Sequence of chain B:
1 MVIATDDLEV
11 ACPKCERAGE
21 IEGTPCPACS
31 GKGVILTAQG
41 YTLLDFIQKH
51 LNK

This data describes a binding interaction between two proteins.

Sequence of chain A:
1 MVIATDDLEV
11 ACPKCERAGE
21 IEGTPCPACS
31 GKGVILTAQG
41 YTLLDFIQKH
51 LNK

Interface contacts:
Residue L36 in chain B interacts with residue F46 in chain A (closest heavy-atom distance 3.7 Å).
Residue M1 in chain B is in contact with residue Q39 in chain A (closest heavy-atom distance 3.8 Å).
Residue E9 in chain B is in contact with residue H50 in chain A (closest heavy-atom distance 2.9 Å).
Residue T5 in chain B is in contact with residue T42 in chain A (closest heavy-atom distance 3.4 Å).
Residue L44 in chain B contacts residue L51 in chain A (closest heavy-atom distance 3.7 Å).
Residue L8 in chain B contacts residue L43 in chain A (closest heavy-atom distance 4.5 Å).
Residue K32 in chain B is in contact with residue K53 in chain A (closest heavy-atom distance 3.5 Å).
Residue M1 in chain B interacts with residue A38 in chain A (closest heavy-atom distance 4.2 Å).
Residue I3 in chain B interacts with residue Q39 in chain A (closest heavy-atom distance 2.8 Å).
Residue L43 in chain B is in contact with residue L43 in chain A (closest heavy-atom distance 3.8 Å).
Residue L8 in chain B is in contact with residue T42 in chain A (closest heavy-atom distance 4.4 Å).
Residue L36 in chain B interacts with residue H50 in chain A (closest heavy-atom distance 3.4 Å).
Residue L44 in chain B is in contact with residue I47 in chain A (closest heavy-atom distance 4.2 Å).
Residue E9 in chain B interacts with residue K49 in chain A (closest heavy-atom distance 3.5 Å).
Residue I47 in chain B is in contact with residue L51 in chain A (closest heavy-atom distance 3.8 Å).
Residue V34 in chain B interacts with residue H50 in chain A (closest heavy-atom distance 4.6 Å).
Residue I3 in chain B is in contact with residue I3 in chain A (closest heavy-atom distance 3.4 Å).
Residue M1 in chain B interacts with residue T42 in chain A (closest heavy-atom distance 3.7 Å).
Residue E9 in chain B is in contact with residue F46 in chain A (closest heavy-atom distance 3.4 Å).
Residue G40 in chain B contacts residue F46 in chain A (closest heavy-atom distance 3.2 Å).
Residue K32 in chain B is in contact with residue H50 in chain A (closest heavy-atom distance 3.6 Å).
Residue V2 in chain B interacts with residue Q39 in chain A (closest heavy-atom distance 3.1 Å).
Residue Y41 in chain B interacts with residue F46 in chain A (closest heavy-atom distance 4.9 Å).
Residue A4 in chain B is in contact with residue T42 in chain A (closest heavy-atom distance 3.9 Å).
Residue L43 in chain B contacts residue F46 in chain A (closest heavy-atom distance 4.6 Å).
Residue I3 in chain B is in contact with residue L43 in chain A (closest heavy-atom distance 4.4 Å).
Residue I47 in chain B interacts with residue I47 in chain A (closest heavy-atom distance 3.8 Å).
Residue L8 in chain B interacts with residue F46 in chain A (closest heavy-atom distance 3.6 Å).
Residue V2 in chain B is in contact with residue V2 in chain A (closest heavy-atom distance 3.6 Å).
Residue I3 in chain B is in contact with residue T42 in chain A (closest heavy-atom distance 3.9 Å).
Residue Q48 in chain B is in contact with residue L51 in chain A (closest heavy-atom distance 4.0 Å).
Residue L43 in chain B interacts with residue I47 in chain A (closest heavy-atom distance 4.2 Å).
Residue L51 in chain B is in contact with residue L51 in chain A (closest heavy-atom distance 3.7 Å).
Residue V34 in chain B interacts with residue K49 in chain A (closest heavy-atom distance 4.9 Å).
Residue A4 in chain B is in contact with residue Q39 in chain A (closest heavy-atom distance 4.9 Å).
Residue Q48 in chain B interacts with residue N52 in chain A (closest heavy-atom distance 3.1 Å).
Residue L44 in chain B contacts residue H50 in chain A (closest heavy-atom distance 3.9 Å).
Residue L44 in chain B interacts with residue F46 in chain A (closest heavy-atom distance 4.1 Å).
Residue K32 in chain B contacts residue K49 in chain A (closest heavy-atom distance 4.5 Å).
Residue V2 in chain B interacts with residue I3 in chain A (closest heavy-atom distance 4.2 Å).